Sequence of the first protein:
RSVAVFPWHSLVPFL

Sequence of the second protein:
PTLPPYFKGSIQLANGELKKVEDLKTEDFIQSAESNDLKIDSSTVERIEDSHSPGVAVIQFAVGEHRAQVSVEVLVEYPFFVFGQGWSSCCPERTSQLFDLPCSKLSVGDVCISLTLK

Residue-level contacts at the interface:
Residue S125 in the second protein contacts residue L17 in the first protein (closest heavy-atom distance 4.1 Å).
Residue Y14 in the second protein is in contact with residue L13 in the first protein (closest heavy-atom distance 3.5 Å).
Residue A24 in the second protein interacts with residue W10 in the first protein (closest heavy-atom distance 3.5 Å).
Residue F92 in the second protein is in contact with residue V14 in the first protein (closest heavy-atom distance 4.7 Å).
Residue Y89 in the second protein contacts residue V14 in the first protein (closest heavy-atom distance 4.8 Å).
Residue F91 in the second protein contacts residue P15 in the first protein (closest heavy-atom distance 4.2 Å).
Residue L126 in the second protein is in contact with residue F16 in the first protein (closest heavy-atom distance 3.3 Å).
Residue I21 in the second protein interacts with residue W10 in the first protein (closest heavy-atom distance 3.6 Å).
Residue S125 in the second protein interacts with residue V14 in the first protein (closest heavy-atom distance 3.2 Å).
Residue L34 in the second protein is in contact with residue L13 in the first protein (closest heavy-atom distance 3.2 Å).
Residue F39 in the second protein is in contact with residue V14 in the first protein (closest heavy-atom distance 3.6 Å).
Residue I124 in the second protein is in contact with residue V14 in the first protein (closest heavy-atom distance 2.8 Å).
Residue L126 in the second protein contacts residue P15 in the first protein (closest heavy-atom distance 3.0 Å).
Residue L49 in the second protein is in contact with residue W10 in the first protein (closest heavy-atom distance 4.2 Å).
Residue P90 in the second protein interacts with residue L13 in the first protein (closest heavy-atom distance 4.7 Å).
Residue L28 in the second protein contacts residue V7 in the first protein (closest heavy-atom distance 3.7 Å).
Residue I21 in the second protein is in contact with residue F8 in the first protein (closest heavy-atom distance 3.1 Å).
Residue I21 in the second protein contacts residue L13 in the first protein (closest heavy-atom distance 3.8 Å).
Residue V81 in the second protein contacts residue L17 in the first protein (closest heavy-atom distance 4.1 Å).
Residue L49 in the second protein is in contact with residue F16 in the first protein (closest heavy-atom distance 3.5 Å).
Residue W98 in the second protein interacts with residue L13 in the first protein (closest heavy-atom distance 3.9 Å).
Residue F15 in the second protein is in contact with residue L13 in the first protein (closest heavy-atom distance 4.0 Å).
Residue Y89 in the second protein interacts with residue L13 in the first protein (closest heavy-atom distance 4.2 Å).
Residue T127 in the second protein is in contact with residue F16 in the first protein (closest heavy-atom distance 3.9 Å).
Residue S46 in the second protein contacts residue W10 in the first protein (closest heavy-atom distance 4.2 Å).
Residue Q22 in the second protein contacts residue W10 in the first protein (closest heavy-atom distance 3.0 Å).
Residue Q22 in the second protein interacts with residue F8 in the first protein (closest heavy-atom distance 2.7 Å).
Residue Q22 in the second protein is in contact with residue V7 in the first protein (closest heavy-atom distance 3.5 Å).
Residue L128 in the second protein contacts residue F16 in the first protein (closest heavy-atom distance 4.3 Å).
Residue L126 in the second protein is in contact with residue H11 in the first protein (closest heavy-atom distance 3.8 Å).
Residue F72 in the second protein is in contact with residue L17 in the first protein (closest heavy-atom distance 3.8 Å).
Residue L126 in the second protein contacts residue W10 in the first protein (closest heavy-atom distance 3.9 Å).
Residue S125 in the second protein is in contact with residue P15 in the first protein (closest heavy-atom distance 3.4 Å).
Residue L23 in the second protein interacts with residue W10 in the first protein (closest heavy-atom distance 3.8 Å).
Residue F39 in the second protein contacts residue W10 in the first protein (closest heavy-atom distance 4.0 Å).
Residue I21 in the second protein is in contact with residue P9 in the first protein (closest heavy-atom distance 4.0 Å).
Residue A43 in the second protein interacts with residue W10 in the first protein (closest heavy-atom distance 3.8 Å).
Residue V83 in the second protein is in contact with residue L17 in the first protein (closest heavy-atom distance 4.5 Å).
Residue V31 in the second protein interacts with residue L13 in the first protein (closest heavy-atom distance 4.1 Å).
Residue L126 in the second protein interacts with residue V14 in the first protein (closest heavy-atom distance 3.8 Å).
Residue I124 in the second protein is in contact with residue P15 in the first protein (closest heavy-atom distance 3.8 Å).
Residue Q22 in the second protein interacts with residue P9 in the first protein (closest heavy-atom distance 3.8 Å).
Residue Y14 in the second protein contacts residue S12 in the first protein (closest heavy-atom distance 2.9 Å).
Residue S42 in the second protein interacts with residue W10 in the first protein (closest heavy-atom distance 3.5 Å).
Residue S19 in the second protein contacts residue F8 in the first protein (closest heavy-atom distance 4.0 Å).
Residue Y14 in the second protein interacts with residue F8 in the first protein (closest heavy-atom distance 3.5 Å).
Residue S54 in the second protein is in contact with residue L17 in the first protein (closest heavy-atom distance 3.5 Å).
Residue L126 in the second protein is in contact with residue L17 in the first protein (closest heavy-atom distance 4.4 Å).
Residue Y89 in the second protein interacts with residue P15 in the first protein (closest heavy-atom distance 4.0 Å).
Residue V74 in the second protein is in contact with residue L17 in the first protein (closest heavy-atom distance 3.6 Å).
Residue I21 in the second protein interacts with residue V7 in the first protein (closest heavy-atom distance 5.0 Å).
Residue P13 in the second protein contacts residue F8 in the first protein (closest heavy-atom distance 4.4 Å).
Residue L49 in the second protein is in contact with residue H11 in the first protein (closest heavy-atom distance 3.6 Å).
Residue F39 in the second protein interacts with residue L13 in the first protein (closest heavy-atom distance 3.9 Å).

The following describes two proteins that form a bound complex.